Residue-level contacts at the interface:
Residue N123 in chain A contacts residue L51 in chain B (closest heavy-atom distance 2.8 Å).
Residue K281 in chain A is in contact with residue S41 in chain B (closest heavy-atom distance 4.0 Å).
Residue T286 in chain A contacts residue E40 in chain B (closest heavy-atom distance 3.8 Å).
Residue L283 in chain A interacts with residue E40 in chain B (closest heavy-atom distance 4.1 Å).
Residue K281 in chain A interacts with residue Y45 in chain B (closest heavy-atom distance 4.0 Å).
Residue L269 in chain A contacts residue V48 in chain B (closest heavy-atom distance 3.7 Å).
Residue I282 in chain A contacts residue V48 in chain B (closest heavy-atom distance 3.8 Å).
Residue Q120 in chain A contacts residue R50 in chain B (closest heavy-atom distance 4.1 Å).
Residue I282 in chain A interacts with residue E44 in chain B (closest heavy-atom distance 3.2 Å).
Residue Y103 in chain A contacts residue M91 in chain B (closest heavy-atom distance 3.8 Å).
Residue L269 in chain A interacts with residue F47 in chain B (closest heavy-atom distance 3.5 Å).
Residue D106 in chain A contacts residue P61 in chain B (closest heavy-atom distance 3.5 Å).
Residue L107 in chain A contacts residue P58 in chain B (closest heavy-atom distance 4.1 Å).
Residue Q102 in chain A is in contact with residue P69 in chain B (closest heavy-atom distance 3.4 Å).
Residue I282 in chain A interacts with residue E40 in chain B (closest heavy-atom distance 3.9 Å).
Residue W273 in chain A contacts residue E44 in chain B (closest heavy-atom distance 3.5 Å).
Residue D106 in chain A is in contact with residue S70 in chain B (closest heavy-atom distance 3.7 Å).
Residue M277 in chain A is in contact with residue Y45 in chain B (closest heavy-atom distance 3.1 Å).
Residue T286 in chain A interacts with residue F38 in chain B (closest heavy-atom distance 2.8 Å).
Residue F266 in chain A interacts with residue L51 in chain B (closest heavy-atom distance 3.3 Å).
Residue N123 in chain A contacts residue L52 in chain B (closest heavy-atom distance 3.4 Å).
Residue R109 in chain A interacts with residue M91 in chain B (closest heavy-atom distance 3.5 Å).
Residue K280 in chain A contacts residue D43 in chain B (closest heavy-atom distance 3.2 Å).
Residue I282 in chain A interacts with residue S41 in chain B (closest heavy-atom distance 4.1 Å).
Residue N276 in chain A is in contact with residue Y45 in chain B (closest heavy-atom distance 3.7 Å).
Residue L107 in chain A is in contact with residue P60 in chain B (closest heavy-atom distance 3.4 Å).
Residue M277 in chain A contacts residue L52 in chain B (closest heavy-atom distance 3.9 Å).
Residue G108 in chain A contacts residue P61 in chain B (closest heavy-atom distance 3.4 Å).
Residue P190 in chain A contacts residue L51 in chain B (closest heavy-atom distance 4.1 Å).
Residue K284 in chain A contacts residue V39 in chain B (closest heavy-atom distance 4.1 Å).
Residue Q114 in chain A is in contact with residue R50 in chain B (closest heavy-atom distance 3.9 Å).
Residue V275 in chain A is in contact with residue Y45 in chain B (closest heavy-atom distance 4.0 Å).
Residue N99 in chain A contacts residue S70 in chain B (closest heavy-atom distance 3.1 Å).
Residue L283 in chain A contacts residue S41 in chain B (closest heavy-atom distance 3.9 Å).
Residue D106 in chain A is in contact with residue P69 in chain B (closest heavy-atom distance 2.6 Å).
Residue D287 in chain A interacts with residue F38 in chain B (closest heavy-atom distance 4.1 Å).
Residue D106 in chain A is in contact with residue P60 in chain B (closest heavy-atom distance 4.0 Å).
Residue G268 in chain A contacts residue F47 in chain B (closest heavy-atom distance 3.5 Å).
Residue R109 in chain A is in contact with residue I57 in chain B (closest heavy-atom distance 3.7 Å).
Residue K284 in chain A contacts residue E44 in chain B (closest heavy-atom distance 3.1 Å).
Residue K284 in chain A is in contact with residue E40 in chain B (closest heavy-atom distance 3.4 Å).
Residue L107 in chain A contacts residue M91 in chain B (closest heavy-atom distance 3.1 Å).
Residue Y103 in chain A contacts residue N93 in chain B (closest heavy-atom distance 3.1 Å).
Residue K281 in chain A interacts with residue V42 in chain B (closest heavy-atom distance 3.8 Å).
Residue P285 in chain A is in contact with residue F38 in chain B (closest heavy-atom distance 2.7 Å).
Residue R109 in chain A interacts with residue P58 in chain B (closest heavy-atom distance 3.9 Å).
Residue N123 in chain A interacts with residue P53 in chain B (closest heavy-atom distance 3.1 Å).
Residue V191 in chain A is in contact with residue L52 in chain B (closest heavy-atom distance 3.3 Å).
Residue V275 in chain A contacts residue V48 in chain B (closest heavy-atom distance 3.6 Å).
Residue D106 in chain A contacts residue T68 in chain B (closest heavy-atom distance 3.1 Å).
Residue Y103 in chain A contacts residue S70 in chain B (closest heavy-atom distance 3.6 Å).
Residue L107 in chain A is in contact with residue P61 in chain B (closest heavy-atom distance 3.9 Å).
Residue K284 in chain A is in contact with residue F38 in chain B (closest heavy-atom distance 3.2 Å).
Residue I282 in chain A interacts with residue Y45 in chain B (closest heavy-atom distance 3.9 Å).
Residue K280 in chain A is in contact with residue E49 in chain B (closest heavy-atom distance 3.7 Å).
Residue D106 in chain A contacts residue H63 in chain B (closest heavy-atom distance 3.0 Å).
Residue I282 in chain A interacts with residue V42 in chain B (closest heavy-atom distance 2.9 Å).
Residue F194 in chain A interacts with residue L51 in chain B (closest heavy-atom distance 4.1 Å).
Residue K280 in chain A interacts with residue Y45 in chain B (closest heavy-atom distance 3.6 Å).
Residue K284 in chain A contacts residue V42 in chain B (closest heavy-atom distance 3.6 Å).

Sequence of chain A:
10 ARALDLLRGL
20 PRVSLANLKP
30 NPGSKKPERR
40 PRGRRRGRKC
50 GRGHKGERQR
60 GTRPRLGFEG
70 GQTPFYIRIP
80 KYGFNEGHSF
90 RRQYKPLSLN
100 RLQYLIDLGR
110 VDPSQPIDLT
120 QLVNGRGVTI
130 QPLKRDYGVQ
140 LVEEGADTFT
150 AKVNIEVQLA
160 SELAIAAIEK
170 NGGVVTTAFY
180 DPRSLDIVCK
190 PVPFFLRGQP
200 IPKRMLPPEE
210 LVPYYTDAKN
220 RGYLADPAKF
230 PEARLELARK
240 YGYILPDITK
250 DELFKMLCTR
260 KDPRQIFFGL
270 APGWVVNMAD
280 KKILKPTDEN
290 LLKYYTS

Sequence of chain B:
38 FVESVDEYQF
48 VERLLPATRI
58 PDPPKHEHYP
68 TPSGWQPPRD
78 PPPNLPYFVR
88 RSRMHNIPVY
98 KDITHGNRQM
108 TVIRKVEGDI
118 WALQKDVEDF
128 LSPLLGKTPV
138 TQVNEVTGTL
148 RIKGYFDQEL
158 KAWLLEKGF

These two protein chains interact to form a complex.